Sequence of the first protein:
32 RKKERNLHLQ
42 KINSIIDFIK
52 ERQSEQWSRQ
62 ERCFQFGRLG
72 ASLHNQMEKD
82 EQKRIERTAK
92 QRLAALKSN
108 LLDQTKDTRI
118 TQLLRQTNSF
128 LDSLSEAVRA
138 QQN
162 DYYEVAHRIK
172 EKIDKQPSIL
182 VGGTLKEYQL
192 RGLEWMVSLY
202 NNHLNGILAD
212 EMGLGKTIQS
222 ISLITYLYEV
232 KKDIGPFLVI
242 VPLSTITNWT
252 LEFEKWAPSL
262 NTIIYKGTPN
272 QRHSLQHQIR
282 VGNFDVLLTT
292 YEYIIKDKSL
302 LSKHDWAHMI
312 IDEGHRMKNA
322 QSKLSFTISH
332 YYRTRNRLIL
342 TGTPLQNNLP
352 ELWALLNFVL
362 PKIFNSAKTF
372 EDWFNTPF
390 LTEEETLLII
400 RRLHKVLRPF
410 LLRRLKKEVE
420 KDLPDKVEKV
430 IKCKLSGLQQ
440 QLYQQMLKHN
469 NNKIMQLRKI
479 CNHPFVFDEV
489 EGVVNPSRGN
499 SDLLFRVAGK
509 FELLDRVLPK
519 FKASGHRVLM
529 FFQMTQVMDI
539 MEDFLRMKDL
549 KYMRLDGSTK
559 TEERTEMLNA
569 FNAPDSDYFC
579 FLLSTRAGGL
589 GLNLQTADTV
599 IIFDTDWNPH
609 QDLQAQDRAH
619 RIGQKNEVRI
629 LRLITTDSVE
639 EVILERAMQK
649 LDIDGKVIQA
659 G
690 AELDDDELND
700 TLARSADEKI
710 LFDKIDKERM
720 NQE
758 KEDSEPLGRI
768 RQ

These two protein chains interact to form a complex.

Sequence of the second protein:
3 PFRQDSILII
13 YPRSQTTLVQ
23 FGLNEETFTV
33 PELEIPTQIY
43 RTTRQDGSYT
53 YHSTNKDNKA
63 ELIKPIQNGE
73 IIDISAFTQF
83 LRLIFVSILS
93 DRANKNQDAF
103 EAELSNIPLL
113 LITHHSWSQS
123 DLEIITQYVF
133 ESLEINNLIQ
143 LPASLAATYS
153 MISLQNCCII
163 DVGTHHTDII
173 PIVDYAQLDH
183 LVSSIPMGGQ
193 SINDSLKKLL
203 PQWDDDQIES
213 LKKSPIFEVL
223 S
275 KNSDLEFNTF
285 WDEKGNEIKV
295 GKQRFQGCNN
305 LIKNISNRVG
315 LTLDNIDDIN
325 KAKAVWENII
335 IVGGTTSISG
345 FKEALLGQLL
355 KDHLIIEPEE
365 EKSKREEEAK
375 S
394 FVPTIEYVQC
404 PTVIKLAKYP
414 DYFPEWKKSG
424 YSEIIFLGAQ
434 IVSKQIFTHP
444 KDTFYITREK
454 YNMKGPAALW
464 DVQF

Contacts between the two chains:
Residue E79 in the first protein contacts residue K437 in the second protein (closest heavy-atom distance 4.8 Å).
Residue M78 in the first protein contacts residue Y415 in the second protein (closest heavy-atom distance 4.8 Å).
Residue G71 in the first protein is in contact with residue S155 in the second protein (closest heavy-atom distance 4.9 Å).
Residue H75 in the first protein interacts with residue S155 in the second protein (closest heavy-atom distance 4.3 Å).
Residue C64 in the first protein interacts with residue Y177 in the second protein (closest heavy-atom distance 3.1 Å).
Residue L74 in the first protein interacts with residue I439 in the second protein (closest heavy-atom distance 4.7 Å).
Residue H75 in the first protein is in contact with residue Q438 in the second protein (closest heavy-atom distance 4.4 Å).
Residue S73 in the first protein interacts with residue Q438 in the second protein (closest heavy-atom distance 3.3 Å).
Residue L74 in the first protein contacts residue T441 in the second protein (closest heavy-atom distance 4.3 Å).
Residue E82 in the first protein interacts with residue Y415 in the second protein (closest heavy-atom distance 3.4 Å).
Residue H75 in the first protein is in contact with residue F416 in the second protein (closest heavy-atom distance 4.5 Å).
Residue R85 in the first protein contacts residue E28 in the second protein (closest heavy-atom distance 2.1 Å).
Residue L70 in the first protein interacts with residue Q438 in the second protein (closest heavy-atom distance 2.5 Å).
Residue R63 in the first protein is in contact with residue L462 in the second protein (closest heavy-atom distance 4.3 Å).
Residue H75 in the first protein interacts with residue I434 in the second protein (closest heavy-atom distance 1.9 Å).
Residue R60 in the first protein contacts residue Q466 in the second protein (closest heavy-atom distance 4.1 Å).
Residue R63 in the first protein contacts residue W463 in the second protein (closest heavy-atom distance 2.8 Å).
Residue L70 in the first protein contacts residue F447 in the second protein (closest heavy-atom distance 4.3 Å).
Residue E82 in the first protein interacts with residue P417 in the second protein (closest heavy-atom distance 4.4 Å).
Residue C64 in the first protein contacts residue L147 in the second protein (closest heavy-atom distance 4.4 Å).
Residue M78 in the first protein is in contact with residue I434 in the second protein (closest heavy-atom distance 4.2 Å).
Residue F65 in the first protein is in contact with residue D176 in the second protein (closest heavy-atom distance 4.2 Å).
Residue E82 in the first protein interacts with residue T29 in the second protein (closest heavy-atom distance 3.4 Å).
Residue C64 in the first protein is in contact with residue F467 in the second protein (closest heavy-atom distance 3.1 Å).
Residue C64 in the first protein is in contact with residue Y151 in the second protein (closest heavy-atom distance 4.2 Å).
Residue H75 in the first protein is in contact with residue Y151 in the second protein (closest heavy-atom distance 3.9 Å).
Residue R63 in the first protein interacts with residue F467 in the second protein (closest heavy-atom distance 3.8 Å).
Residue Q66 in the first protein is in contact with residue F447 in the second protein (closest heavy-atom distance 3.3 Å).
Residue G71 in the first protein is in contact with residue Y151 in the second protein (closest heavy-atom distance 4.8 Å).
Residue A72 in the first protein is in contact with residue S155 in the second protein (closest heavy-atom distance 4.4 Å).
Residue C64 in the first protein contacts residue A178 in the second protein (closest heavy-atom distance 3.7 Å).
Residue Q61 in the first protein interacts with residue A178 in the second protein (closest heavy-atom distance 3.6 Å).
Residue R60 in the first protein interacts with residue F467 in the second protein (closest heavy-atom distance 3.0 Å).
Residue R63 in the first protein contacts residue F447 in the second protein (closest heavy-atom distance 3.4 Å).
Residue G68 in the first protein is in contact with residue Y151 in the second protein (closest heavy-atom distance 3.6 Å).
Residue E82 in the first protein contacts residue E28 in the second protein (closest heavy-atom distance 3.7 Å).
Residue G68 in the first protein is in contact with residue S155 in the second protein (closest heavy-atom distance 4.2 Å).
Residue C64 in the first protein interacts with residue D176 in the second protein (closest heavy-atom distance 4.5 Å).
Residue M78 in the first protein interacts with residue K437 in the second protein (closest heavy-atom distance 1.8 Å).
Residue F65 in the first protein contacts residue Y177 in the second protein (closest heavy-atom distance 3.4 Å).
Residue F67 in the first protein interacts with residue I439 in the second protein (closest heavy-atom distance 2.7 Å).
Residue F67 in the first protein interacts with residue V435 in the second protein (closest heavy-atom distance 3.8 Å).
Residue L74 in the first protein contacts residue S436 in the second protein (closest heavy-atom distance 4.8 Å).
Residue G71 in the first protein is in contact with residue Q438 in the second protein (closest heavy-atom distance 3.5 Å).
Residue F67 in the first protein is in contact with residue Y151 in the second protein (closest heavy-atom distance 2.6 Å).
Residue R63 in the first protein interacts with residue D464 in the second protein (closest heavy-atom distance 2.3 Å).
Residue R63 in the first protein contacts residue Q466 in the second protein (closest heavy-atom distance 2.2 Å).
Residue R60 in the first protein interacts with residue D181 in the second protein (closest heavy-atom distance 1.9 Å).
Residue R60 in the first protein interacts with residue Q179 in the second protein (closest heavy-atom distance 2.9 Å).
Residue L70 in the first protein interacts with residue H442 in the second protein (closest heavy-atom distance 3.1 Å).
Residue L70 in the first protein is in contact with residue I439 in the second protein (closest heavy-atom distance 4.5 Å).
Residue R63 in the first protein interacts with residue V465 in the second protein (closest heavy-atom distance 2.6 Å).
Residue L74 in the first protein contacts residue K437 in the second protein (closest heavy-atom distance 2.8 Å).
Residue M78 in the first protein contacts residue F30 in the second protein (closest heavy-atom distance 3.8 Å).
Residue L74 in the first protein is in contact with residue V435 in the second protein (closest heavy-atom distance 4.3 Å).
Residue F67 in the first protein contacts residue F447 in the second protein (closest heavy-atom distance 2.8 Å).
Residue L74 in the first protein is in contact with residue Q438 in the second protein (closest heavy-atom distance 1.9 Å).
Residue F67 in the first protein interacts with residue F467 in the second protein (closest heavy-atom distance 1.8 Å).
Residue M78 in the first protein contacts residue F416 in the second protein (closest heavy-atom distance 2.5 Å).
Residue L74 in the first protein interacts with residue I434 in the second protein (closest heavy-atom distance 2.4 Å).